Interface contacts:
Residue T1544 in chain B contacts residue Y36 in chain A (closest heavy-atom distance 3.2 Å).
Residue R2056 in chain B interacts with residue Q326 in chain A (closest heavy-atom distance 3.3 Å).
Residue K1926 in chain B interacts with residue D251 in chain A (closest heavy-atom distance 3.3 Å).
Residue N1953 in chain B contacts residue K252 in chain A (closest heavy-atom distance 2.4 Å).
Residue C1666 in chain B contacts residue R249 in chain A (closest heavy-atom distance 2.8 Å).
Residue H233 in chain B interacts with residue R173 in chain A (closest heavy-atom distance 3.2 Å).
Residue T2003 in chain B is in contact with residue E337 in chain A (closest heavy-atom distance 2.4 Å).
Residue R1753 in chain B contacts residue W174 in chain A (closest heavy-atom distance 3.2 Å).
Residue H233 in chain B contacts residue Y175 in chain A (closest heavy-atom distance 2.6 Å).
Residue N1845 in chain B is in contact with residue T293 in chain A (closest heavy-atom distance 3.1 Å).
Residue E2052 in chain B contacts residue T334 in chain A (closest heavy-atom distance 2.8 Å).
Residue L2010 in chain B is in contact with residue A331 in chain A (closest heavy-atom distance 3.2 Å).
Residue F1562 in chain B interacts with residue N90 in chain A (closest heavy-atom distance 3.2 Å).
Residue N1568 in chain B contacts residue D88 in chain A (closest heavy-atom distance 3.3 Å).
Residue Q1667 in chain B is in contact with residue D251 in chain A (closest heavy-atom distance 2.5 Å).
Residue H1718 in chain B interacts with residue I95 in chain A (closest heavy-atom distance 3.3 Å).
Residue S2000 in chain B contacts residue E295 in chain A (closest heavy-atom distance 3.1 Å).
Residue H1746 in chain B contacts residue D168 in chain A (closest heavy-atom distance 3.1 Å).
Residue V1681 in chain B contacts residue R249 in chain A (closest heavy-atom distance 3.0 Å).
Residue D1670 in chain B interacts with residue R249 in chain A (closest heavy-atom distance 3.1 Å).
Residue D273 in chain B contacts residue K138 in chain A (closest heavy-atom distance 2.5 Å).
Residue R225 in chain B contacts residue D134 in chain A (closest heavy-atom distance 3.3 Å).
Residue Y2002 in chain B interacts with residue E295 in chain A (closest heavy-atom distance 3.2 Å).
Residue M1948 in chain B contacts residue R271 in chain A (closest heavy-atom distance 2.8 Å).
Residue D2045 in chain B is in contact with residue Y338 in chain A (closest heavy-atom distance 2.5 Å).
Residue N1789 in chain B contacts residue Y182 in chain A (closest heavy-atom distance 2.3 Å).
Residue L2074 in chain B contacts residue K324 in chain A (closest heavy-atom distance 3.2 Å).
Residue R2007 in chain B contacts residue T334 in chain A (closest heavy-atom distance 2.6 Å).
Residue D1747 in chain B is in contact with residue D168 in chain A (closest heavy-atom distance 2.8 Å).
Residue E1659 in chain B is in contact with residue S245 in chain A (closest heavy-atom distance 2.4 Å).
Residue E1832 in chain B interacts with residue R290 in chain A (closest heavy-atom distance 3.2 Å).
Residue Q1932 in chain B is in contact with residue R290 in chain A (closest heavy-atom distance 2.5 Å).
Residue D1950 in chain B is in contact with residue T246 in chain A (closest heavy-atom distance 3.2 Å).
Residue R236 in chain B interacts with residue R173 in chain A (closest heavy-atom distance 2.9 Å).
Residue E1393 in chain B contacts residue Y36 in chain A (closest heavy-atom distance 2.2 Å).
Residue Q1548 in chain B is in contact with residue Y43 in chain A (closest heavy-atom distance 3.3 Å).
Residue E1571 in chain B contacts residue R77 in chain A (closest heavy-atom distance 2.7 Å).
Residue D1758 in chain B is in contact with residue W174 in chain A (closest heavy-atom distance 2.9 Å).
Residue F1844 in chain B contacts residue G296 in chain A (closest heavy-atom distance 2.9 Å).
Residue F1574 in chain B contacts residue H32 in chain A (closest heavy-atom distance 3.3 Å).
Residue N1846 in chain B is in contact with residue T293 in chain A (closest heavy-atom distance 2.5 Å).
Residue R1750 in chain B contacts residue D172 in chain A (closest heavy-atom distance 2.6 Å).
Residue D1950 in chain B interacts with residue R247 in chain A (closest heavy-atom distance 3.2 Å).
Residue E1945 in chain B interacts with residue R271 in chain A (closest heavy-atom distance 3.0 Å).
Residue E1554 in chain B is in contact with residue Q78 in chain A (closest heavy-atom distance 3.2 Å).
Residue N1953 in chain B contacts residue A254 in chain A (closest heavy-atom distance 3.3 Å).
Residue S2000 in chain B is in contact with residue E337 in chain A (closest heavy-atom distance 2.7 Å).
Residue P1952 in chain B is in contact with residue Y266 in chain A (closest heavy-atom distance 2.2 Å).
Residue S2006 in chain B interacts with residue P333 in chain A (closest heavy-atom distance 3.2 Å).
Residue F1844 in chain B is in contact with residue E295 in chain A (closest heavy-atom distance 3.2 Å).
Residue R226 in chain B interacts with residue E137 in chain A (closest heavy-atom distance 3.0 Å).
Residue S1749 in chain B interacts with residue G98 in chain A (closest heavy-atom distance 2.4 Å).
Residue Q1667 in chain B contacts residue R249 in chain A (closest heavy-atom distance 3.2 Å).
Residue Y1784 in chain B contacts residue G96 in chain A (closest heavy-atom distance 3.1 Å).
Residue T1804 in chain B is in contact with residue I259 in chain A (closest heavy-atom distance 3.3 Å).
Residue F1567 in chain B contacts residue N90 in chain A (closest heavy-atom distance 3.1 Å).
Residue Q1831 in chain B contacts residue F288 in chain A (closest heavy-atom distance 3.2 Å).
Residue D1758 in chain B is in contact with residue R173 in chain A (closest heavy-atom distance 3.0 Å).
Residue P1391 in chain B interacts with residue Y36 in chain A (closest heavy-atom distance 3.1 Å).
Residue E1842 in chain B contacts residue R290 in chain A (closest heavy-atom distance 3.3 Å).

Sequence of chain A:
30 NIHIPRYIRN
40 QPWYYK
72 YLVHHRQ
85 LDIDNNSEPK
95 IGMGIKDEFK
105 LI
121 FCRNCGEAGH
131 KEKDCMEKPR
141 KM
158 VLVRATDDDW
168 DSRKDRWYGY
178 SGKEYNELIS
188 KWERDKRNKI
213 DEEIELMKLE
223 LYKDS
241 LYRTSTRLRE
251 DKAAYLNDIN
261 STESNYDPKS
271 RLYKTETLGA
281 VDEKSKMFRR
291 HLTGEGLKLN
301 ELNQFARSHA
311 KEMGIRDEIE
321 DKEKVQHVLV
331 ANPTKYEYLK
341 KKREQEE

This data describes a binding interaction between two proteins.

Sequence of chain B:
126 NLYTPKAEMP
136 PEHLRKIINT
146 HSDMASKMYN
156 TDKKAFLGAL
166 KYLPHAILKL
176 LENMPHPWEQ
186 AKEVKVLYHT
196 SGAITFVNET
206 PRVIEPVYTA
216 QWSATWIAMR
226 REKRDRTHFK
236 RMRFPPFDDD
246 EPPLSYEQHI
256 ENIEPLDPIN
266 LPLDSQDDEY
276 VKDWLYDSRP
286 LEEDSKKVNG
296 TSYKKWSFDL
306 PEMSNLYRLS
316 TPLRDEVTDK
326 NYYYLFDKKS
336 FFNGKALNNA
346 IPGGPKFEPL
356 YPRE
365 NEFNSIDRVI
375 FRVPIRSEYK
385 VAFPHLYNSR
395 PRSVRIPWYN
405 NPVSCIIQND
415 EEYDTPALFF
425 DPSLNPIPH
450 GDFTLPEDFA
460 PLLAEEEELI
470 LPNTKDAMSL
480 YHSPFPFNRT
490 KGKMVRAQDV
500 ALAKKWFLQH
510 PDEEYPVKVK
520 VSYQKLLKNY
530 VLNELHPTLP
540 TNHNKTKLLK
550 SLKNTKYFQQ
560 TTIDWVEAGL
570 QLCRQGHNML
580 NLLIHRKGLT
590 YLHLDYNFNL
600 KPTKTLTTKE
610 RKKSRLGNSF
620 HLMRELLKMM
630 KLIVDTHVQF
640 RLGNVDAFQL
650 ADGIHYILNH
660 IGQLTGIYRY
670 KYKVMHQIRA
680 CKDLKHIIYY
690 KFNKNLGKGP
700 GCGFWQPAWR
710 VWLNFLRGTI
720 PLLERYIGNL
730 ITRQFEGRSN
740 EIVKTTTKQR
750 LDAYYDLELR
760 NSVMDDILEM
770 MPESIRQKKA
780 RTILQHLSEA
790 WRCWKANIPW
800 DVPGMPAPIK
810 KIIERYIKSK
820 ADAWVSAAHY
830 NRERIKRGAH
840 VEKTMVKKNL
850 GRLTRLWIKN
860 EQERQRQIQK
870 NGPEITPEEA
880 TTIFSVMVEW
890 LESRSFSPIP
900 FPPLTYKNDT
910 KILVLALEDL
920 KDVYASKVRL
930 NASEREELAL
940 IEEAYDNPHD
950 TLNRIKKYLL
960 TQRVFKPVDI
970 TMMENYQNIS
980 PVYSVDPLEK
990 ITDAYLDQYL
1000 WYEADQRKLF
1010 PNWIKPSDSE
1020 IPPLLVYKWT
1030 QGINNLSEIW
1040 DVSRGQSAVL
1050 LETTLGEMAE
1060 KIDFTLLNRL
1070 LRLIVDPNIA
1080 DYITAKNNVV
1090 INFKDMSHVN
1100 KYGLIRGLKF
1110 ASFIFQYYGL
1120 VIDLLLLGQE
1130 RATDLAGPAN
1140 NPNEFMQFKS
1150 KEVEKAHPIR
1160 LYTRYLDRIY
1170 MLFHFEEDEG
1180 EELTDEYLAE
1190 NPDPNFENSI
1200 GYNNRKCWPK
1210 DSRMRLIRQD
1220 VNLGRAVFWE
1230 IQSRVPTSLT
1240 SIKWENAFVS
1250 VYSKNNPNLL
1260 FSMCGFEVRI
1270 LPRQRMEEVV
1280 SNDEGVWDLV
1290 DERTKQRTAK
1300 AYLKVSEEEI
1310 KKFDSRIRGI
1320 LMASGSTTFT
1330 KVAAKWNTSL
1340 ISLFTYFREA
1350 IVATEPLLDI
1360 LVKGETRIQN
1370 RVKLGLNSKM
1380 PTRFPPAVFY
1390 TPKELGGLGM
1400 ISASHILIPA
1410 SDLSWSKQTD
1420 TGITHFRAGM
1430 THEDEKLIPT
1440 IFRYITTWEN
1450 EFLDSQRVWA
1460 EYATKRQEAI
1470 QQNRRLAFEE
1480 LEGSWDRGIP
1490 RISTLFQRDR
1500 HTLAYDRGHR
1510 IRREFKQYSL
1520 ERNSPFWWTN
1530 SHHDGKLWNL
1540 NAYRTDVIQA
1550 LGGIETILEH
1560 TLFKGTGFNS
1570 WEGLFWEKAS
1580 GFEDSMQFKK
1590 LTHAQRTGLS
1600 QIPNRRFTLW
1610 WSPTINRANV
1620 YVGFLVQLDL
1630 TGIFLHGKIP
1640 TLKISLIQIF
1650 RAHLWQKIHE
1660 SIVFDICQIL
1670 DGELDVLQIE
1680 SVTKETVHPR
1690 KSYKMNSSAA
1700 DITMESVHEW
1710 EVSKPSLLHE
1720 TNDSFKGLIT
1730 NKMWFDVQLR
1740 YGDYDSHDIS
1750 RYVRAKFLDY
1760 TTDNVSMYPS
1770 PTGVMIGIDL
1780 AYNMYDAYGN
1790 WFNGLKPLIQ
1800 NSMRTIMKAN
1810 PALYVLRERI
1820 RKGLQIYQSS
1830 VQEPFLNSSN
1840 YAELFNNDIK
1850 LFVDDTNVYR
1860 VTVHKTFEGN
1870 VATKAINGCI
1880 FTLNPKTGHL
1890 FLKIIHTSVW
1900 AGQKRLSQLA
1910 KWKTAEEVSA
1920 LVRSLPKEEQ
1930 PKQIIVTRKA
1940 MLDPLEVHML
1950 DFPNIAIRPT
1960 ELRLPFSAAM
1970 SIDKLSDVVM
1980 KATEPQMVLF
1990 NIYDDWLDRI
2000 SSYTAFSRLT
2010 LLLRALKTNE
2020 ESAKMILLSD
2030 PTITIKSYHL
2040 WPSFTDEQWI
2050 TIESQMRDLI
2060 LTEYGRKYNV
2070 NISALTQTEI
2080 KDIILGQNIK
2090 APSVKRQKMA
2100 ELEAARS